Interface contacts:
Residue R120 in chain A contacts residue T118 in chain B (closest heavy-atom distance 3.3 Å).
Residue L26 in chain A contacts residue I30 in chain B (closest heavy-atom distance 3.7 Å).
Residue L110 in chain A is in contact with residue L110 in chain B (closest heavy-atom distance 3.7 Å).
Residue K22 in chain A is in contact with residue D24 in chain B (closest heavy-atom distance 3.7 Å).
Residue R85 in chain A interacts with residue D87 in chain B (closest heavy-atom distance 2.7 Å).
Residue L75 in chain A contacts residue I72 in chain B (closest heavy-atom distance 3.7 Å).
Residue N68 in chain A interacts with residue T69 in chain B (closest heavy-atom distance 3.0 Å).
Residue L110 in chain A contacts residue V107 in chain B (closest heavy-atom distance 3.8 Å).
Residue Q29 in chain A contacts residue I30 in chain B (closest heavy-atom distance 3.7 Å).
Residue N12 in chain A interacts with residue V13 in chain B (closest heavy-atom distance 3.5 Å).
Residue N68 in chain A is in contact with residue V65 in chain B (closest heavy-atom distance 3.6 Å).
Residue I16 in chain A is in contact with residue I16 in chain B (closest heavy-atom distance 3.7 Å).
Residue L96 in chain A contacts residue T97 in chain B (closest heavy-atom distance 3.6 Å).
Residue R127 in chain A interacts with residue V125 in chain B (closest heavy-atom distance 3.3 Å).
Residue V82 in chain A is in contact with residue I79 in chain B (closest heavy-atom distance 3.8 Å).
Residue N68 in chain A interacts with residue I72 in chain B (closest heavy-atom distance 3.5 Å).
Residue L44 in chain A interacts with residue L44 in chain B (closest heavy-atom distance 3.7 Å).
Residue R50 in chain A is in contact with residue L51 in chain B (closest heavy-atom distance 3.7 Å).
Residue M47 in chain A contacts residue L44 in chain B (closest heavy-atom distance 3.4 Å).
Residue L117 in chain A is in contact with residue L114 in chain B (closest heavy-atom distance 3.8 Å).
Residue N12 in chain A contacts residue I16 in chain B (closest heavy-atom distance 3.7 Å).
Residue L61 in chain A is in contact with residue S62 in chain B (closest heavy-atom distance 3.6 Å).
Residue R85 in chain A is in contact with residue V86 in chain B (closest heavy-atom distance 3.7 Å).
Residue L89 in chain A is in contact with residue L89 in chain B (closest heavy-atom distance 3.7 Å).
Residue R120 in chain A contacts residue V121 in chain B (closest heavy-atom distance 3.7 Å).
Residue Q57 in chain A is in contact with residue V58 in chain B (closest heavy-atom distance 3.5 Å).
Residue R78 in chain A contacts residue N80 in chain B (closest heavy-atom distance 3.4 Å).
Residue T93 in chain A contacts residue T93 in chain B (closest heavy-atom distance 3.7 Å).
Residue I33 in chain A interacts with residue I37 in chain B (closest heavy-atom distance 3.7 Å).
Residue I54 in chain A contacts residue L51 in chain B (closest heavy-atom distance 3.7 Å).
Residue R43 in chain A is in contact with residue D48 in chain B (closest heavy-atom distance 3.1 Å).
Residue L75 in chain A is in contact with residue G76 in chain B (closest heavy-atom distance 3.7 Å).
Residue N12 in chain A is in contact with residue V9 in chain B (closest heavy-atom distance 3.6 Å).
Residue V65 in chain A interacts with residue V65 in chain B (closest heavy-atom distance 3.6 Å).
Residue E113 in chain A interacts with residue L114 in chain B (closest heavy-atom distance 3.7 Å).
Residue R43 in chain A contacts residue L44 in chain B (closest heavy-atom distance 3.5 Å).
Residue R78 in chain A contacts residue E83 in chain B (closest heavy-atom distance 2.9 Å).
Residue D106 in chain A contacts residue R111 in chain B (closest heavy-atom distance 3.6 Å).
Residue L117 in chain A is in contact with residue T118 in chain B (closest heavy-atom distance 3.6 Å).
Residue Q8 in chain A is in contact with residue V9 in chain B (closest heavy-atom distance 3.5 Å).
Residue R85 in chain A interacts with residue D90 in chain B (closest heavy-atom distance 2.8 Å).
Residue S71 in chain A is in contact with residue I72 in chain B (closest heavy-atom distance 3.6 Å).
Residue L128 in chain A interacts with residue D129 in chain B (closest heavy-atom distance 3.4 Å).
Residue R99 in chain A contacts residue E104 in chain B (closest heavy-atom distance 2.8 Å).
Residue L89 in chain A contacts residue T93 in chain B (closest heavy-atom distance 3.7 Å).
Residue L51 in chain A is in contact with residue L51 in chain B (closest heavy-atom distance 3.6 Å).
Residue L26 in chain A is in contact with residue L23 in chain B (closest heavy-atom distance 3.4 Å).
Residue I72 in chain A interacts with residue I72 in chain B (closest heavy-atom distance 3.7 Å).
Residue R127 in chain A contacts residue D129 in chain B (closest heavy-atom distance 2.8 Å).
Residue R120 in chain A interacts with residue T122 in chain B (closest heavy-atom distance 2.7 Å).
Residue V107 in chain A contacts residue V107 in chain B (closest heavy-atom distance 3.7 Å).
Residue R78 in chain A contacts residue I79 in chain B (closest heavy-atom distance 3.7 Å).
Residue V9 in chain A interacts with residue V9 in chain B (closest heavy-atom distance 3.7 Å).
Residue M47 in chain A contacts residue M47 in chain B (closest heavy-atom distance 3.5 Å).
Residue L89 in chain A is in contact with residue D90 in chain B (closest heavy-atom distance 3.4 Å).
Residue R99 in chain A is in contact with residue S101 in chain B (closest heavy-atom distance 3.5 Å).
Residue I54 in chain A is in contact with residue S55 in chain B (closest heavy-atom distance 3.7 Å).
Residue Q8 in chain A interacts with residue V13 in chain B (closest heavy-atom distance 3.6 Å).
Residue R50 in chain A interacts with residue D48 in chain B (closest heavy-atom distance 2.9 Å).
Residue M47 in chain A is in contact with residue D48 in chain B (closest heavy-atom distance 3.4 Å).

Sequence of chain A:
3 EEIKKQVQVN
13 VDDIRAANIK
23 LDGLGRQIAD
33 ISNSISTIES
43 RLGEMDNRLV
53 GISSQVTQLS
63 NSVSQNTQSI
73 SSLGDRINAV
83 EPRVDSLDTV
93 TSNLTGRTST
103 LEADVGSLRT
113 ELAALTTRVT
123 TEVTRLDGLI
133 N

Sequence of chain B:
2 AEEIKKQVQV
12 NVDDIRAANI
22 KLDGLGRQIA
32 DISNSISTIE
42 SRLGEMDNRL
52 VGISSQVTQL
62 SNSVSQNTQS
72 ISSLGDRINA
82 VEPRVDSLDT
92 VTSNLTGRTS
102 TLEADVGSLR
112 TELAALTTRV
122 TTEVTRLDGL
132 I

The following describes two proteins that form a bound complex.